Sequence of the first protein:
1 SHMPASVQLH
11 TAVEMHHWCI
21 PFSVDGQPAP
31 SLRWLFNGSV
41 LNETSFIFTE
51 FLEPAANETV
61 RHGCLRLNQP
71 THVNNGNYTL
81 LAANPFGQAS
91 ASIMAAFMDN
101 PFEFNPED

The following describes two proteins that form a bound complex.

Residue-level contacts at the interface:
Residue E107 in the second protein interacts with residue R66 in the first protein (closest heavy-atom distance 3.4 Å).
Residue H17 in the second protein is in contact with residue H17 in the first protein (closest heavy-atom distance 2.5 Å).
Residue E14 in the second protein is in contact with residue H16 in the first protein (closest heavy-atom distance 2.7 Å).
Residue M3 in the second protein interacts with residue N84 in the first protein (closest heavy-atom distance 2.8 Å).
Residue M3 in the second protein contacts residue Q27 in the first protein (closest heavy-atom distance 2.9 Å).
Residue S1 in the second protein interacts with residue Q27 in the first protein (closest heavy-atom distance 2.6 Å).
Residue D99 in the second protein interacts with residue E14 in the first protein (closest heavy-atom distance 3.0 Å).
Residue P21 in the second protein contacts residue L9 in the first protein (closest heavy-atom distance 3.4 Å).
Residue P21 in the second protein is in contact with residue H10 in the first protein (closest heavy-atom distance 3.0 Å).
Residue S23 in the second protein contacts residue V7 in the first protein (closest heavy-atom distance 3.3 Å).
Residue T11 in the second protein contacts residue P21 in the first protein (closest heavy-atom distance 3.4 Å).
Residue D25 in the second protein is in contact with residue A5 in the first protein (closest heavy-atom distance 3.4 Å).
Residue A5 in the second protein is in contact with residue N84 in the first protein (closest heavy-atom distance 3.2 Å).
Residue A12 in the second protein interacts with residue C19 in the first protein (closest heavy-atom distance 3.4 Å).
Residue M3 in the second protein contacts residue G26 in the first protein (closest heavy-atom distance 3.4 Å).
Residue Q27 in the second protein is in contact with residue M3 in the first protein (closest heavy-atom distance 2.9 Å).
Residue M15 in the second protein contacts residue R66 in the first protein (closest heavy-atom distance 3.1 Å).
Residue P4 in the second protein contacts residue F86 in the first protein (closest heavy-atom distance 3.3 Å).
Residue W18 in the second protein is in contact with residue V13 in the first protein (closest heavy-atom distance 3.4 Å).
Residue W18 in the second protein is in contact with residue E14 in the first protein (closest heavy-atom distance 3.2 Å).
Residue V7 in the second protein contacts residue S23 in the first protein (closest heavy-atom distance 3.3 Å).
Residue R66 in the second protein is in contact with residue H17 in the first protein (closest heavy-atom distance 3.4 Å).
Residue E50 in the second protein contacts residue E107 in the first protein (closest heavy-atom distance 3.0 Å).
Residue S6 in the second protein is in contact with residue D25 in the first protein (closest heavy-atom distance 2.8 Å).
Residue E14 in the second protein interacts with residue W18 in the first protein (closest heavy-atom distance 3.2 Å).
Residue H2 in the second protein is in contact with residue F86 in the first protein (closest heavy-atom distance 3.1 Å).
Residue V13 in the second protein contacts residue W18 in the first protein (closest heavy-atom distance 3.4 Å).
Residue A91 in the second protein is in contact with residue L9 in the first protein (closest heavy-atom distance 3.3 Å).
Residue R66 in the second protein contacts residue E107 in the first protein (closest heavy-atom distance 3.4 Å).
Residue E14 in the second protein is in contact with residue D99 in the first protein (closest heavy-atom distance 3.0 Å).
Residue V24 in the second protein contacts residue S6 in the first protein (closest heavy-atom distance 3.4 Å).
Residue S23 in the second protein contacts residue Q8 in the first protein (closest heavy-atom distance 2.9 Å).
Residue L52 in the second protein is in contact with residue P106 in the first protein (closest heavy-atom distance 3.0 Å).
Residue F86 in the second protein contacts residue H2 in the first protein (closest heavy-atom distance 3.1 Å).
Residue H17 in the second protein interacts with residue R66 in the first protein (closest heavy-atom distance 3.4 Å).
Residue R66 in the second protein interacts with residue M15 in the first protein (closest heavy-atom distance 3.1 Å).
Residue L9 in the second protein is in contact with residue F22 in the first protein (closest heavy-atom distance 3.3 Å).
Residue M15 in the second protein contacts residue H17 in the first protein (closest heavy-atom distance 2.8 Å).
Residue C19 in the second protein contacts residue V13 in the first protein (closest heavy-atom distance 2.8 Å).
Residue C19 in the second protein contacts residue A12 in the first protein (closest heavy-atom distance 3.4 Å).
Residue P106 in the second protein is in contact with residue L52 in the first protein (closest heavy-atom distance 3.0 Å).
Residue F86 in the second protein is in contact with residue P4 in the first protein (closest heavy-atom distance 3.3 Å).
Residue S6 in the second protein interacts with residue V24 in the first protein (closest heavy-atom distance 3.4 Å).
Residue L9 in the second protein contacts residue A91 in the first protein (closest heavy-atom distance 3.3 Å).
Residue H10 in the second protein interacts with residue P21 in the first protein (closest heavy-atom distance 3.0 Å).
Residue F22 in the second protein is in contact with residue L9 in the first protein (closest heavy-atom distance 3.3 Å).
Residue Q27 in the second protein is in contact with residue S1 in the first protein (closest heavy-atom distance 2.6 Å).
Residue Q8 in the second protein interacts with residue F22 in the first protein (closest heavy-atom distance 3.2 Å).
Residue P21 in the second protein contacts residue T11 in the first protein (closest heavy-atom distance 3.4 Å).
Residue F22 in the second protein contacts residue Q8 in the first protein (closest heavy-atom distance 3.2 Å).
Residue A5 in the second protein contacts residue D25 in the first protein (closest heavy-atom distance 3.4 Å).
Residue N84 in the second protein is in contact with residue A5 in the first protein (closest heavy-atom distance 3.2 Å).
Residue N84 in the second protein contacts residue M3 in the first protein (closest heavy-atom distance 2.8 Å).
Residue L9 in the second protein contacts residue P21 in the first protein (closest heavy-atom distance 3.4 Å).
Residue E107 in the second protein interacts with residue E50 in the first protein (closest heavy-atom distance 3.0 Å).
Residue H16 in the second protein interacts with residue E14 in the first protein (closest heavy-atom distance 2.7 Å).
Residue V13 in the second protein interacts with residue C19 in the first protein (closest heavy-atom distance 2.8 Å).
Residue D25 in the second protein interacts with residue S6 in the first protein (closest heavy-atom distance 2.8 Å).
Residue Q8 in the second protein is in contact with residue S23 in the first protein (closest heavy-atom distance 2.9 Å).
Residue H17 in the second protein contacts residue M15 in the first protein (closest heavy-atom distance 2.8 Å).

Sequence of the second protein:
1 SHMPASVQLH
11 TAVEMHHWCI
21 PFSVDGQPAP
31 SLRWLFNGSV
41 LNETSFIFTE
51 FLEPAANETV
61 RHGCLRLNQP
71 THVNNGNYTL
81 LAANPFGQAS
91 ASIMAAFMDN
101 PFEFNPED